These two protein chains interact to form a complex.

Residue-level contacts at the interface:
Residue H1354 in protein 1 interacts with residue P517 in protein 2 (closest heavy-atom distance 3.6 Å).
Residue L1315 in protein 1 interacts with residue L488 in protein 2 (closest heavy-atom distance 4.3 Å).
Residue P1414 in protein 1 is in contact with residue L488 in protein 2 (closest heavy-atom distance 3.7 Å).
Residue A1415 in protein 1 interacts with residue L493 in protein 2 (closest heavy-atom distance 4.2 Å).
Residue W1352 in protein 1 interacts with residue P418 in protein 2 (closest heavy-atom distance 3.1 Å).
Residue R1318 in protein 1 contacts residue S484 in protein 2 (closest heavy-atom distance 4.1 Å).
Residue L1382 in protein 1 contacts residue A452 in protein 2 (closest heavy-atom distance 3.3 Å).
Residue G1316 in protein 1 interacts with residue N454 in protein 2 (closest heavy-atom distance 3.8 Å).
Residue G1316 in protein 1 interacts with residue V486 in protein 2 (closest heavy-atom distance 3.2 Å).
Residue L1315 in protein 1 is in contact with residue N454 in protein 2 (closest heavy-atom distance 4.9 Å).
Residue P1355 in protein 1 is in contact with residue P517 in protein 2 (closest heavy-atom distance 4.9 Å).
Residue L1382 in protein 1 is in contact with residue A451 in protein 2 (closest heavy-atom distance 3.2 Å).
Residue E1383 in protein 1 contacts residue G449 in protein 2 (closest heavy-atom distance 4.9 Å).
Residue P1412 in protein 1 contacts residue Q491 in protein 2 (closest heavy-atom distance 4.9 Å).
Residue G1316 in protein 1 is in contact with residue L488 in protein 2 (closest heavy-atom distance 4.9 Å).
Residue A1415 in protein 1 contacts residue V486 in protein 2 (closest heavy-atom distance 4.7 Å).
Residue L1315 in protein 1 contacts residue A452 in protein 2 (closest heavy-atom distance 3.5 Å).
Residue E1383 in protein 1 contacts residue T450 in protein 2 (closest heavy-atom distance 3.1 Å).
Residue P1412 in protein 1 is in contact with residue L488 in protein 2 (closest heavy-atom distance 3.2 Å).
Residue P1413 in protein 1 interacts with residue L488 in protein 2 (closest heavy-atom distance 4.1 Å).
Residue W1352 in protein 1 contacts residue L519 in protein 2 (closest heavy-atom distance 4.6 Å).
Residue L1382 in protein 1 is in contact with residue P518 in protein 2 (closest heavy-atom distance 3.8 Å).
Residue E1317 in protein 1 interacts with residue N454 in protein 2 (closest heavy-atom distance 4.1 Å).
Residue H1418 in protein 1 interacts with residue L482 in protein 2 (closest heavy-atom distance 3.4 Å).
Residue L1315 in protein 1 contacts residue P489 in protein 2 (closest heavy-atom distance 4.2 Å).
Residue P1414 in protein 1 is in contact with residue Q491 in protein 2 (closest heavy-atom distance 3.3 Å).
Residue H1418 in protein 1 interacts with residue S481 in protein 2 (closest heavy-atom distance 2.6 Å).
Residue W1352 in protein 1 contacts residue P518 in protein 2 (closest heavy-atom distance 4.8 Å).
Residue P1416 in protein 1 is in contact with residue L482 in protein 2 (closest heavy-atom distance 4.5 Å).
Residue W1352 in protein 1 interacts with residue G419 in protein 2 (closest heavy-atom distance 3.2 Å).
Residue P1417 in protein 1 interacts with residue L482 in protein 2 (closest heavy-atom distance 4.1 Å).
Residue R1318 in protein 1 interacts with residue V486 in protein 2 (closest heavy-atom distance 3.5 Å).
Residue A1415 in protein 1 contacts residue L488 in protein 2 (closest heavy-atom distance 4.9 Å).
Residue R1318 in protein 1 is in contact with residue N454 in protein 2 (closest heavy-atom distance 4.4 Å).
Residue L1382 in protein 1 is in contact with residue T450 in protein 2 (closest heavy-atom distance 3.3 Å).
Residue G1316 in protein 1 interacts with residue A452 in protein 2 (closest heavy-atom distance 4.4 Å).
Residue H1354 in protein 1 interacts with residue P518 in protein 2 (closest heavy-atom distance 3.7 Å).
Residue H1418 in protein 1 contacts residue Q483 in protein 2 (closest heavy-atom distance 4.8 Å).
Residue L1382 in protein 1 contacts residue P489 in protein 2 (closest heavy-atom distance 4.6 Å).
Residue W1352 in protein 1 interacts with residue P420 in protein 2 (closest heavy-atom distance 3.4 Å).
Residue P1417 in protein 1 is in contact with residue T494 in protein 2 (closest heavy-atom distance 4.8 Å).
Residue G1353 in protein 1 interacts with residue P517 in protein 2 (closest heavy-atom distance 4.3 Å).

Sequence of protein 1:
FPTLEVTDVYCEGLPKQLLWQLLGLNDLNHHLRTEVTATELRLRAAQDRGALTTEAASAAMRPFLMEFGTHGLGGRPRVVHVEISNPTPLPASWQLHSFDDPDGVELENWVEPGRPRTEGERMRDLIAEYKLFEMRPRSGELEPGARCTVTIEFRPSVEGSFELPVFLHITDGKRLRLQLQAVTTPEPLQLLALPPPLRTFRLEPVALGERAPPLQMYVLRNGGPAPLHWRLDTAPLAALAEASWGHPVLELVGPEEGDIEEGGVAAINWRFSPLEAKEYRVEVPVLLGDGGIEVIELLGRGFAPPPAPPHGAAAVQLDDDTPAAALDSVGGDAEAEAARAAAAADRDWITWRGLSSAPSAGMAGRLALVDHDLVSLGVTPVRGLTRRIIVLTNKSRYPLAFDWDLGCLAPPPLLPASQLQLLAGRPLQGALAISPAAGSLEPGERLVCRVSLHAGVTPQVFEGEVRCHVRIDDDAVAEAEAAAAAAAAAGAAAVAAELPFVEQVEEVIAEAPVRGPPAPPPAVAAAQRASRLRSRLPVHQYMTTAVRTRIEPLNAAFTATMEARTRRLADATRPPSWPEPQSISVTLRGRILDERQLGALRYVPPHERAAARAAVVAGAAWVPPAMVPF

Sequence of protein 2:
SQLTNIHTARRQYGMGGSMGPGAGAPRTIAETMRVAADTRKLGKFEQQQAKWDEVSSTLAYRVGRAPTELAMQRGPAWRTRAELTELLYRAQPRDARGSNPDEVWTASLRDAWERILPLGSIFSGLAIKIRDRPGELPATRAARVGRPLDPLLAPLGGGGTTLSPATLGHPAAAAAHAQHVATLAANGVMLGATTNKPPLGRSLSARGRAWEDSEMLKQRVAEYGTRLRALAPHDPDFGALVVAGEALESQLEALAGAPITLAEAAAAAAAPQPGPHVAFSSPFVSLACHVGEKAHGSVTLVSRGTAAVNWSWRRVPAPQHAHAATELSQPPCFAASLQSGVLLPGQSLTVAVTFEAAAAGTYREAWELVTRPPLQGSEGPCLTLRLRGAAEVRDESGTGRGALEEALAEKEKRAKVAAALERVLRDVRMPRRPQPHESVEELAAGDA